This data describes a binding interaction between two proteins.

Sequence of protein 2:
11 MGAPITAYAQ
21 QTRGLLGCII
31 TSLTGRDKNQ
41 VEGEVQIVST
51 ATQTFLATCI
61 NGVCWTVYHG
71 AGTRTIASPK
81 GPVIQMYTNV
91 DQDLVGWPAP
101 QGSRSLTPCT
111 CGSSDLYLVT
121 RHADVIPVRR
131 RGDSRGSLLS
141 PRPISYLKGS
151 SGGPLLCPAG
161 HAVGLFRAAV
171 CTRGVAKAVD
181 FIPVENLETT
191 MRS

Residue-level contacts at the interface:
Residue I47 in protein 2 interacts with residue R10 in protein 1 (closest heavy-atom distance 3.6 Å).
Residue Q20 in protein 2 contacts residue G9 in protein 1 (closest heavy-atom distance 3.1 Å).
Residue V48 in protein 2 contacts residue V5 in protein 1 (closest heavy-atom distance 3.2 Å).
Residue Y18 in protein 2 contacts residue R10 in protein 1 (closest heavy-atom distance 3.9 Å).
Residue L106 in protein 2 interacts with residue L13 in protein 1 (closest heavy-atom distance 3.8 Å).
Residue G35 in protein 2 is in contact with residue S4 in protein 1 (closest heavy-atom distance 3.9 Å).
Residue S49 in protein 2 is in contact with residue V8 in protein 1 (closest heavy-atom distance 3.7 Å).
Residue Q21 in protein 2 contacts residue V8 in protein 1 (closest heavy-atom distance 3.7 Å).
Residue C28 in protein 2 contacts residue V8 in protein 1 (closest heavy-atom distance 3.9 Å).
Residue R74 in protein 2 is in contact with residue V5 in protein 1 (closest heavy-atom distance 4.0 Å).
Residue Q20 in protein 2 interacts with residue R10 in protein 1 (closest heavy-atom distance 2.9 Å).
Residue T22 in protein 2 contacts residue G9 in protein 1 (closest heavy-atom distance 3.0 Å).
Residue I47 in protein 2 is in contact with residue I7 in protein 1 (closest heavy-atom distance 3.6 Å).
Residue Q46 in protein 2 contacts residue G9 in protein 1 (closest heavy-atom distance 3.6 Å).
Residue Q40 in protein 2 contacts residue R10 in protein 1 (closest heavy-atom distance 3.3 Å).
Residue T22 in protein 2 contacts residue I7 in protein 1 (closest heavy-atom distance 3.8 Å).
Residue A77 in protein 2 interacts with residue V5 in protein 1 (closest heavy-atom distance 3.0 Å).
Residue P82 in protein 2 interacts with residue S4 in protein 1 (closest heavy-atom distance 3.8 Å).
Residue C28 in protein 2 is in contact with residue V6 in protein 1 (closest heavy-atom distance 3.6 Å).
Residue I76 in protein 2 interacts with residue V5 in protein 1 (closest heavy-atom distance 3.6 Å).
Residue V45 in protein 2 interacts with residue R10 in protein 1 (closest heavy-atom distance 3.4 Å).
Residue E44 in protein 2 contacts residue I11 in protein 1 (closest heavy-atom distance 3.8 Å).
Residue T16 in protein 2 is in contact with residue G15 in protein 1 (closest heavy-atom distance 3.6 Å).
Residue A77 in protein 2 contacts residue S4 in protein 1 (closest heavy-atom distance 3.7 Å).
Residue E44 in protein 2 contacts residue V12 in protein 1 (closest heavy-atom distance 3.6 Å).
Residue Q46 in protein 2 contacts residue R10 in protein 1 (closest heavy-atom distance 3.9 Å).
Residue A19 in protein 2 is in contact with residue R10 in protein 1 (closest heavy-atom distance 3.1 Å).
Residue S32 in protein 2 contacts residue S4 in protein 1 (closest heavy-atom distance 2.8 Å).
Residue Y18 in protein 2 interacts with residue V12 in protein 1 (closest heavy-atom distance 2.7 Å).
Residue V119 in protein 2 interacts with residue I11 in protein 1 (closest heavy-atom distance 3.9 Å).
Residue R74 in protein 2 is in contact with residue K2 in protein 1 (closest heavy-atom distance 3.7 Å).
Residue R121 in protein 2 interacts with residue I11 in protein 1 (closest heavy-atom distance 3.5 Å).
Residue T50 in protein 2 contacts residue V5 in protein 1 (closest heavy-atom distance 3.6 Å).
Residue R23 in protein 2 contacts residue V8 in protein 1 (closest heavy-atom distance 3.1 Å).
Residue V45 in protein 2 is in contact with residue I11 in protein 1 (closest heavy-atom distance 2.9 Å).
Residue E44 in protein 2 interacts with residue S14 in protein 1 (closest heavy-atom distance 2.7 Å).
Residue S32 in protein 2 contacts residue V6 in protein 1 (closest heavy-atom distance 3.4 Å).
Residue E42 in protein 2 interacts with residue R10 in protein 1 (closest heavy-atom distance 3.1 Å).
Residue T75 in protein 2 interacts with residue S4 in protein 1 (closest heavy-atom distance 3.0 Å).
Residue E44 in protein 2 contacts residue L13 in protein 1 (closest heavy-atom distance 3.0 Å).
Residue Q46 in protein 2 contacts residue I7 in protein 1 (closest heavy-atom distance 3.5 Å).
Residue T16 in protein 2 is in contact with residue L13 in protein 1 (closest heavy-atom distance 3.6 Å).
Residue T75 in protein 2 contacts residue V5 in protein 1 (closest heavy-atom distance 2.8 Å).
Residue S49 in protein 2 is in contact with residue V5 in protein 1 (closest heavy-atom distance 3.4 Å).
Residue Y18 in protein 2 interacts with residue I11 in protein 1 (closest heavy-atom distance 3.1 Å).
Residue S49 in protein 2 interacts with residue V6 in protein 1 (closest heavy-atom distance 2.7 Å).
Residue I47 in protein 2 is in contact with residue G9 in protein 1 (closest heavy-atom distance 3.0 Å).
Residue T22 in protein 2 is in contact with residue V8 in protein 1 (closest heavy-atom distance 2.8 Å).
Residue W97 in protein 2 interacts with residue V5 in protein 1 (closest heavy-atom distance 4.0 Å).
Residue I47 in protein 2 contacts residue V8 in protein 1 (closest heavy-atom distance 2.7 Å).
Residue R23 in protein 2 contacts residue V6 in protein 1 (closest heavy-atom distance 3.9 Å).
Residue T31 in protein 2 interacts with residue V6 in protein 1 (closest heavy-atom distance 3.7 Å).
Residue A17 in protein 2 is in contact with residue L13 in protein 1 (closest heavy-atom distance 3.5 Å).
Residue A17 in protein 2 is in contact with residue V12 in protein 1 (closest heavy-atom distance 3.4 Å).
Residue V48 in protein 2 interacts with residue V6 in protein 1 (closest heavy-atom distance 3.5 Å).
Residue S32 in protein 2 contacts residue G3 in protein 1 (closest heavy-atom distance 3.8 Å).
Residue T16 in protein 2 is in contact with residue V12 in protein 1 (closest heavy-atom distance 3.8 Å).
Residue R74 in protein 2 contacts residue G3 in protein 1 (closest heavy-atom distance 3.2 Å).
Residue T120 in protein 2 is in contact with residue I11 in protein 1 (closest heavy-atom distance 3.4 Å).
Residue R104 in protein 2 interacts with residue S14 in protein 1 (closest heavy-atom distance 3.3 Å).

Sequence of protein 1:
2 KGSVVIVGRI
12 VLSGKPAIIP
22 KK